Contacts between the two chains:
Residue K146 in protein 1 interacts with residue R8 in protein 2 (closest heavy-atom distance 3.1 Å).
Residue D77 in protein 1 interacts with residue S7 in protein 2 (closest heavy-atom distance 4.7 Å).
Residue H70 in protein 1 contacts residue L2 in protein 2 (closest heavy-atom distance 4.3 Å).
Residue F33 in protein 1 contacts residue V1 in protein 2 (closest heavy-atom distance 4.9 Å).
Residue T80 in protein 1 contacts residue L9 in protein 2 (closest heavy-atom distance 3.5 Å).
Residue V152 in protein 1 is in contact with residue S7 in protein 2 (closest heavy-atom distance 4.1 Å).
Residue F9 in protein 1 interacts with residue L2 in protein 2 (closest heavy-atom distance 3.6 Å).
Residue T163 in protein 1 interacts with residue V1 in protein 2 (closest heavy-atom distance 3.8 Å).
Residue V152 in protein 1 interacts with residue I5 in protein 2 (closest heavy-atom distance 4.9 Å).
Residue R97 in protein 1 is in contact with residue S7 in protein 2 (closest heavy-atom distance 3.3 Å).
Residue T73 in protein 1 contacts residue S7 in protein 2 (closest heavy-atom distance 3.6 Å).
Residue L156 in protein 1 contacts residue N3 in protein 2 (closest heavy-atom distance 3.8 Å).
Residue Y7 in protein 1 interacts with residue V1 in protein 2 (closest heavy-atom distance 3.0 Å).
Residue W167 in protein 1 contacts residue V1 in protein 2 (closest heavy-atom distance 3.5 Å).
Residue V67 in protein 1 contacts residue L2 in protein 2 (closest heavy-atom distance 3.5 Å).
Residue Y159 in protein 1 is in contact with residue V1 in protein 2 (closest heavy-atom distance 2.7 Å).
Residue D77 in protein 1 contacts residue L9 in protein 2 (closest heavy-atom distance 3.0 Å).
Residue I124 in protein 1 interacts with residue L9 in protein 2 (closest heavy-atom distance 4.4 Å).
Residue W147 in protein 1 is in contact with residue S7 in protein 2 (closest heavy-atom distance 3.6 Å).
Residue Y123 in protein 1 interacts with residue L9 in protein 2 (closest heavy-atom distance 4.1 Å).
Residue K66 in protein 1 is in contact with residue D4 in protein 2 (closest heavy-atom distance 3.9 Å).
Residue R97 in protein 1 is in contact with residue N3 in protein 2 (closest heavy-atom distance 3.6 Å).
Residue Q155 in protein 1 contacts residue L6 in protein 2 (closest heavy-atom distance 4.9 Å).
Residue Y7 in protein 1 interacts with residue L2 in protein 2 (closest heavy-atom distance 3.5 Å).
Residue K66 in protein 1 contacts residue V1 in protein 2 (closest heavy-atom distance 3.7 Å).
Residue Y116 in protein 1 is in contact with residue L9 in protein 2 (closest heavy-atom distance 4.1 Å).
Residue W147 in protein 1 is in contact with residue R8 in protein 2 (closest heavy-atom distance 2.7 Å).
Residue Q155 in protein 1 contacts residue I5 in protein 2 (closest heavy-atom distance 3.5 Å).
Residue R65 in protein 1 contacts residue D4 in protein 2 (closest heavy-atom distance 3.1 Å).
Residue Y59 in protein 1 contacts residue V1 in protein 2 (closest heavy-atom distance 3.4 Å).
Residue Y99 in protein 1 is in contact with residue N3 in protein 2 (closest heavy-atom distance 3.0 Å).
Residue Y116 in protein 1 is in contact with residue S7 in protein 2 (closest heavy-atom distance 3.6 Å).
Residue L156 in protein 1 contacts residue I5 in protein 2 (closest heavy-atom distance 4.0 Å).
Residue R97 in protein 1 contacts residue I5 in protein 2 (closest heavy-atom distance 4.8 Å).
Residue V152 in protein 1 contacts residue L6 in protein 2 (closest heavy-atom distance 4.4 Å).
Residue H114 in protein 1 is in contact with residue N3 in protein 2 (closest heavy-atom distance 4.5 Å).
Residue H114 in protein 1 is in contact with residue S7 in protein 2 (closest heavy-atom distance 4.5 Å).
Residue T73 in protein 1 contacts residue R8 in protein 2 (closest heavy-atom distance 4.2 Å).
Residue M5 in protein 1 contacts residue V1 in protein 2 (closest heavy-atom distance 3.9 Å).
Residue T143 in protein 1 contacts residue R8 in protein 2 (closest heavy-atom distance 4.5 Å).
Residue E63 in protein 1 interacts with residue V1 in protein 2 (closest heavy-atom distance 3.4 Å).
Residue D77 in protein 1 is in contact with residue R8 in protein 2 (closest heavy-atom distance 3.9 Å).
Residue W147 in protein 1 contacts residue L9 in protein 2 (closest heavy-atom distance 3.5 Å).
Residue Y159 in protein 1 contacts residue N3 in protein 2 (closest heavy-atom distance 3.6 Å).
Residue Y171 in protein 1 contacts residue V1 in protein 2 (closest heavy-atom distance 2.8 Å).
Residue T73 in protein 1 contacts residue L6 in protein 2 (closest heavy-atom distance 4.7 Å).
Residue K146 in protein 1 is in contact with residue L9 in protein 2 (closest heavy-atom distance 3.0 Å).
Residue L81 in protein 1 is in contact with residue L9 in protein 2 (closest heavy-atom distance 3.5 Å).
Residue M45 in protein 1 is in contact with residue L2 in protein 2 (closest heavy-atom distance 3.6 Å).
Residue Y159 in protein 1 interacts with residue L2 in protein 2 (closest heavy-atom distance 3.8 Å).
Residue T143 in protein 1 is in contact with residue L9 in protein 2 (closest heavy-atom distance 2.7 Å).
Residue E63 in protein 1 interacts with residue L2 in protein 2 (closest heavy-atom distance 2.9 Å).
Residue Y99 in protein 1 is in contact with residue L2 in protein 2 (closest heavy-atom distance 3.3 Å).
Residue H70 in protein 1 contacts residue N3 in protein 2 (closest heavy-atom distance 3.3 Å).
Residue V95 in protein 1 contacts residue L9 in protein 2 (closest heavy-atom distance 4.7 Å).
Residue Y159 in protein 1 interacts with residue I5 in protein 2 (closest heavy-atom distance 3.9 Å).
Residue K66 in protein 1 is in contact with residue N3 in protein 2 (closest heavy-atom distance 3.5 Å).
Residue K66 in protein 1 contacts residue L2 in protein 2 (closest heavy-atom distance 2.9 Å).
Residue Y84 in protein 1 interacts with residue L9 in protein 2 (closest heavy-atom distance 2.8 Å).

This data describes a binding interaction between two proteins.

Sequence of protein 2:
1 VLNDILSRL

Sequence of protein 1:
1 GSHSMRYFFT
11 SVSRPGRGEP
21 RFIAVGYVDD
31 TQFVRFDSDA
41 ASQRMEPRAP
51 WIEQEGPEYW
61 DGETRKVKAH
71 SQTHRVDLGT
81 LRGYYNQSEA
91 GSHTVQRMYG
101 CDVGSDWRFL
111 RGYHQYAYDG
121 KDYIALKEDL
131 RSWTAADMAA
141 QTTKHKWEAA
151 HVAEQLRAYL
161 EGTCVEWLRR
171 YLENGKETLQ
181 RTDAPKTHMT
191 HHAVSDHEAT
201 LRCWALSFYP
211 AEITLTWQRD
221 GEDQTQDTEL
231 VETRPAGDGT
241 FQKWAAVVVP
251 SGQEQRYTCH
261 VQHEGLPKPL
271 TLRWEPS